Interface contacts:
Residue F360 in the first protein is in contact with residue S64 in the second protein (closest heavy-atom distance 4.7 Å).
Residue A352 in the first protein contacts residue G112 in the second protein (closest heavy-atom distance 3.2 Å).
Residue L372 in the first protein is in contact with residue P60 in the second protein (closest heavy-atom distance 3.7 Å).
Residue R354 in the first protein contacts residue N115 in the second protein (closest heavy-atom distance 3.5 Å).
Residue Y369 in the first protein is in contact with residue I59 in the second protein (closest heavy-atom distance 4.4 Å).
Residue R354 in the first protein interacts with residue R122 in the second protein (closest heavy-atom distance 4.4 Å).
Residue Y369 in the first protein contacts residue P60 in the second protein (closest heavy-atom distance 4.0 Å).
Residue A352 in the first protein contacts residue S116 in the second protein (closest heavy-atom distance 3.5 Å).
Residue H363 in the first protein interacts with residue T30 in the second protein (closest heavy-atom distance 3.9 Å).
Residue F360 in the first protein interacts with residue P66 in the second protein (closest heavy-atom distance 4.8 Å).
Residue R354 in the first protein contacts residue E63 in the second protein (closest heavy-atom distance 3.2 Å).
Residue M368 in the first protein is in contact with residue K57 in the second protein (closest heavy-atom distance 3.5 Å).
Residue D362 in the first protein contacts residue P28 in the second protein (closest heavy-atom distance 4.5 Å).
Residue D362 in the first protein contacts residue F29 in the second protein (closest heavy-atom distance 4.0 Å).
Residue R356 in the first protein is in contact with residue E63 in the second protein (closest heavy-atom distance 3.2 Å).
Residue F360 in the first protein contacts residue L61 in the second protein (closest heavy-atom distance 4.5 Å).
Residue H363 in the first protein is in contact with residue K57 in the second protein (closest heavy-atom distance 3.0 Å).
Residue F360 in the first protein is in contact with residue F29 in the second protein (closest heavy-atom distance 3.2 Å).
Residue H363 in the first protein contacts residue I59 in the second protein (closest heavy-atom distance 4.3 Å).
Residue H363 in the first protein contacts residue P31 in the second protein (closest heavy-atom distance 3.8 Å).
Residue H363 in the first protein interacts with residue P32 in the second protein (closest heavy-atom distance 3.8 Å).
Residue V358 in the first protein is in contact with residue L61 in the second protein (closest heavy-atom distance 3.9 Å).
Residue V358 in the first protein interacts with residue P62 in the second protein (closest heavy-atom distance 3.9 Å).
Residue H357 in the first protein interacts with residue E63 in the second protein (closest heavy-atom distance 4.8 Å).
Residue F360 in the first protein is in contact with residue P60 in the second protein (closest heavy-atom distance 3.2 Å).
Residue M368 in the first protein is in contact with residue P60 in the second protein (closest heavy-atom distance 3.6 Å).
Residue A352 in the first protein contacts residue L113 in the second protein (closest heavy-atom distance 4.3 Å).
Residue V358 in the first protein interacts with residue S64 in the second protein (closest heavy-atom distance 4.7 Å).
Residue H363 in the first protein contacts residue F29 in the second protein (closest heavy-atom distance 3.9 Å).
Residue R356 in the first protein is in contact with residue P62 in the second protein (closest heavy-atom distance 4.0 Å).
Residue Y369 in the first protein contacts residue K57 in the second protein (closest heavy-atom distance 3.4 Å).
Residue M368 in the first protein interacts with residue L58 in the second protein (closest heavy-atom distance 4.7 Å).
Residue V361 in the first protein is in contact with residue P66 in the second protein (closest heavy-atom distance 4.2 Å).
Residue M368 in the first protein is in contact with residue I59 in the second protein (closest heavy-atom distance 3.9 Å).
Residue A352 in the first protein interacts with residue N115 in the second protein (closest heavy-atom distance 2.7 Å).
Residue F360 in the first protein is in contact with residue P62 in the second protein (closest heavy-atom distance 3.8 Å).
Residue F360 in the first protein is in contact with residue I59 in the second protein (closest heavy-atom distance 3.7 Å).
Residue V361 in the first protein interacts with residue P28 in the second protein (closest heavy-atom distance 3.9 Å).
Residue R356 in the first protein is in contact with residue P60 in the second protein (closest heavy-atom distance 4.0 Å).
Residue R356 in the first protein interacts with residue L61 in the second protein (closest heavy-atom distance 2.6 Å).
Residue V361 in the first protein interacts with residue F29 in the second protein (closest heavy-atom distance 3.6 Å).
Residue E353 in the first protein is in contact with residue G112 in the second protein (closest heavy-atom distance 4.7 Å).
Residue V358 in the first protein contacts residue P60 in the second protein (closest heavy-atom distance 4.3 Å).
Residue Y369 in the first protein interacts with residue L58 in the second protein (closest heavy-atom distance 2.3 Å).
Residue V358 in the first protein interacts with residue E63 in the second protein (closest heavy-atom distance 2.9 Å).
Residue E353 in the first protein contacts residue N115 in the second protein (closest heavy-atom distance 4.2 Å).

Sequence of the first protein:
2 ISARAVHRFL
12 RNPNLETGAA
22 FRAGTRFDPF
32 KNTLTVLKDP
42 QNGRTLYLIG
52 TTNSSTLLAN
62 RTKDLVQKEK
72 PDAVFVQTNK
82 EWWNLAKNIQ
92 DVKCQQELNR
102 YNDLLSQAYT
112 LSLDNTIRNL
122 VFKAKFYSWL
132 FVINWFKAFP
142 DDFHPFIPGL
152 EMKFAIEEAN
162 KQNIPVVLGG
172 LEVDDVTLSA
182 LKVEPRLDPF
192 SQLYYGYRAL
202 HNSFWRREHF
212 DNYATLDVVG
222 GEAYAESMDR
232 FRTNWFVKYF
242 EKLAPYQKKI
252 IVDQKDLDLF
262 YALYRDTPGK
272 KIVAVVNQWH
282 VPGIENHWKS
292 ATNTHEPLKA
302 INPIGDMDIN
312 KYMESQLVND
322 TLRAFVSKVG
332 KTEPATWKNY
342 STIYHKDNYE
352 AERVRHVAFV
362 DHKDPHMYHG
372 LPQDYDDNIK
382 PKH

These two protein chains interact to form a complex.

Sequence of the second protein:
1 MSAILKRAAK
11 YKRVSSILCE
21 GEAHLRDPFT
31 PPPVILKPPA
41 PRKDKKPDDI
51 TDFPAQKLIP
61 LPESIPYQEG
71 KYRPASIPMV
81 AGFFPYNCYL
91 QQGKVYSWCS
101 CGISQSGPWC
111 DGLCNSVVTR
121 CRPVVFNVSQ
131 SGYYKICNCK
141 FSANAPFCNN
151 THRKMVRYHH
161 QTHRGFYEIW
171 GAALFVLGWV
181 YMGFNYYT